Sequence of the first protein:
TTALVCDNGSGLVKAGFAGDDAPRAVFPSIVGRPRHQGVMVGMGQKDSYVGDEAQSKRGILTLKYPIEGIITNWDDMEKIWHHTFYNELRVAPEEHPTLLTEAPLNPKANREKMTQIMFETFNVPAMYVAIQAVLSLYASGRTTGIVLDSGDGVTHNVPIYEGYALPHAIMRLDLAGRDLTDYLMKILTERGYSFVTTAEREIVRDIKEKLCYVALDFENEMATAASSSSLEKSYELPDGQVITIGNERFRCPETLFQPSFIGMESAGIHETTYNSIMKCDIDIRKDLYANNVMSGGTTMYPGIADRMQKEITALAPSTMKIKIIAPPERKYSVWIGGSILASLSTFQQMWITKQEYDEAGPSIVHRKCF

Residue-level contacts at the interface:
Residue S201 in the first protein contacts residue A5 in the second protein (closest heavy-atom distance 3.8 Å).
Residue Q248 in the first protein contacts residue A5 in the second protein (closest heavy-atom distance 4.3 Å).
Residue G199 in the first protein is in contact with residue A5 in the second protein (closest heavy-atom distance 4.1 Å).
Residue T196 in the first protein contacts residue W3 in the second protein (closest heavy-atom distance 3.7 Å).
Residue F202 in the first protein interacts with residue A5 in the second protein (closest heavy-atom distance 4.1 Å).
Residue S201 in the first protein is in contact with residue C7 in the second protein (closest heavy-atom distance 4.3 Å).
Residue G199 in the first protein is in contact with residue W3 in the second protein (closest heavy-atom distance 2.9 Å).
Residue I250 in the first protein interacts with residue A5 in the second protein (closest heavy-atom distance 4.9 Å).
Residue Y200 in the first protein contacts residue A5 in the second protein (closest heavy-atom distance 3.2 Å).
Residue Y200 in the first protein contacts residue W3 in the second protein (closest heavy-atom distance 4.3 Å).
Residue L244 in the first protein contacts residue A5 in the second protein (closest heavy-atom distance 3.9 Å).
Residue S201 in the first protein contacts residue W3 in the second protein (closest heavy-atom distance 3.6 Å).

This data describes a binding interaction between two proteins.

Sequence of the second protein:
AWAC